This data describes a binding interaction between two proteins.

Sequence of the second protein:
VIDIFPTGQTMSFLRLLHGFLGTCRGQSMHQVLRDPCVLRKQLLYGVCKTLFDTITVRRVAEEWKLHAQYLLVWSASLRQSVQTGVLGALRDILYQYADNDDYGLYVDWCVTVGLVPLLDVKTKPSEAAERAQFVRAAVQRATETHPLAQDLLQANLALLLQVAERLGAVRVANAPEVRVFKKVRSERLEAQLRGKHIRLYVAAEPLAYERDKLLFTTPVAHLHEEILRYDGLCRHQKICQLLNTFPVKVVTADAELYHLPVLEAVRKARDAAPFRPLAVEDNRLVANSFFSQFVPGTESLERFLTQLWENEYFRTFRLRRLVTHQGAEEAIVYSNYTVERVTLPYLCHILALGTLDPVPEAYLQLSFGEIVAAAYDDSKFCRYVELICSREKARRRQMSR

Sequence of the first protein:
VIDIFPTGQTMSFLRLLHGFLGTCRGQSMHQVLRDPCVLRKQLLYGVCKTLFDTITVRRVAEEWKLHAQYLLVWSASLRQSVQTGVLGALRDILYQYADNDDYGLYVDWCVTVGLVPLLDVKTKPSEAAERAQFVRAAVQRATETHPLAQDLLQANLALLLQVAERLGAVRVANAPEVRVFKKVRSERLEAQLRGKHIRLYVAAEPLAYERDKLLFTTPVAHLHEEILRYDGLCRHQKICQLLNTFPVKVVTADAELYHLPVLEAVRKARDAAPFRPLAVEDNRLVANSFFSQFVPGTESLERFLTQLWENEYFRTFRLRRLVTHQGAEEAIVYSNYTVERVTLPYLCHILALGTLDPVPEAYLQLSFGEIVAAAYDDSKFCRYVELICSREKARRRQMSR

Interface contacts:
Residue P315 in the second protein interacts with residue F525 in the first protein (closest heavy-atom distance 3.3 Å).
Residue W177 in the second protein interacts with residue Y277 in the first protein (closest heavy-atom distance 2.5 Å).
Residue Q309 in the second protein contacts residue H304 in the first protein (closest heavy-atom distance 3.3 Å).
Residue R159 in the second protein is in contact with residue T589 in the first protein (closest heavy-atom distance 3.4 Å).
Residue S82 in the second protein is in contact with residue R549 in the first protein (closest heavy-atom distance 3.3 Å).
Residue R159 in the second protein interacts with residue G588 in the first protein (closest heavy-atom distance 3.2 Å).
Residue A241 in the second protein interacts with residue Y277 in the first protein (closest heavy-atom distance 3.1 Å).
Residue Q85 in the second protein is in contact with residue H290 in the first protein (closest heavy-atom distance 3.2 Å).
Residue V319 in the second protein interacts with residue N522 in the first protein (closest heavy-atom distance 3.0 Å).
Residue E564 in the second protein contacts residue R555 in the first protein (closest heavy-atom distance 3.2 Å).
Residue N242 in the second protein interacts with residue E273 in the first protein (closest heavy-atom distance 2.5 Å).
Residue Y163 in the second protein interacts with residue L578 in the first protein (closest heavy-atom distance 3.3 Å).
Residue Y163 in the second protein is in contact with residue E574 in the first protein (closest heavy-atom distance 2.3 Å).
Residue Y492 in the second protein is in contact with residue C302 in the first protein (closest heavy-atom distance 2.9 Å).
Residue R159 in the second protein is in contact with residue L590 in the first protein (closest heavy-atom distance 2.8 Å).
Residue C78 in the second protein interacts with residue L542 in the first protein (closest heavy-atom distance 3.4 Å).
Residue D89 in the second protein is in contact with residue R552 in the first protein (closest heavy-atom distance 3.4 Å).
Residue P90 in the second protein is in contact with residue Y571 in the first protein (closest heavy-atom distance 2.7 Å).
Residue E536 in the second protein is in contact with residue F538 in the first protein (closest heavy-atom distance 3.1 Å).
Residue M65 in the second protein interacts with residue E278 in the first protein (closest heavy-atom distance 3.2 Å).
Residue D160 in the second protein interacts with residue L587 in the first protein (closest heavy-atom distance 3.3 Å).
Residue F524 in the second protein contacts residue F524 in the first protein (closest heavy-atom distance 3.2 Å).
Residue F525 in the second protein contacts residue S526 in the first protein (closest heavy-atom distance 3.1 Å).
Residue A243 in the second protein is in contact with residue A276 in the first protein (closest heavy-atom distance 3.1 Å).
Residue R69 in the second protein is in contact with residue L283 in the first protein (closest heavy-atom distance 3.4 Å).
Residue Q560 in the second protein interacts with residue G561 in the first protein (closest heavy-atom distance 3.4 Å).
Residue S601 in the second protein interacts with residue N570 in the first protein (closest heavy-atom distance 3.3 Å).
Residue S523 in the second protein interacts with residue F524 in the first protein (closest heavy-atom distance 3.1 Å).
Residue A321 in the second protein contacts residue R518 in the first protein (closest heavy-atom distance 3.3 Å).
Residue L491 in the second protein is in contact with residue K306 in the first protein (closest heavy-atom distance 2.5 Å).
Residue T320 in the second protein interacts with residue V520 in the first protein (closest heavy-atom distance 3.4 Å).
Residue N242 in the second protein interacts with residue A276 in the first protein (closest heavy-atom distance 2.9 Å).
Residue K317 in the second protein contacts residue F524 in the first protein (closest heavy-atom distance 3.0 Å).
Residue Q309 in the second protein is in contact with residue P530 in the first protein (closest heavy-atom distance 3.4 Å).
Residue H72 in the second protein is in contact with residue H290 in the first protein (closest heavy-atom distance 3.2 Å).
Residue C302 in the second protein contacts residue R297 in the first protein (closest heavy-atom distance 3.3 Å).
Residue V319 in the second protein is in contact with residue A521 in the first protein (closest heavy-atom distance 3.4 Å).
Residue D169 in the second protein contacts residue E273 in the first protein (closest heavy-atom distance 3.0 Å).
Residue Y492 in the second protein interacts with residue K306 in the first protein (closest heavy-atom distance 3.4 Å).
Residue R88 in the second protein contacts residue T285 in the first protein (closest heavy-atom distance 2.8 Å).
Residue R69 in the second protein interacts with residue K281 in the first protein (closest heavy-atom distance 3.0 Å).
Residue R79 in the second protein is in contact with residue Q541 in the first protein (closest heavy-atom distance 3.4 Å).
Residue R79 in the second protein contacts residue N545 in the first protein (closest heavy-atom distance 3.3 Å).
Residue T320 in the second protein interacts with residue D516 in the first protein (closest heavy-atom distance 2.3 Å).
Residue S82 in the second protein interacts with residue N545 in the first protein (closest heavy-atom distance 2.5 Å).
Residue L155 in the second protein is in contact with residue D591 in the first protein (closest heavy-atom distance 3.3 Å).
Residue C91 in the second protein interacts with residue E574 in the first protein (closest heavy-atom distance 3.2 Å).
Residue Q527 in the second protein interacts with residue Q527 in the first protein (closest heavy-atom distance 3.3 Å).
Residue V318 in the second protein is in contact with residue N522 in the first protein (closest heavy-atom distance 3.4 Å).
Residue N242 in the second protein interacts with residue P274 in the first protein (closest heavy-atom distance 2.9 Å).
Residue P315 in the second protein contacts residue S526 in the first protein (closest heavy-atom distance 2.4 Å).
Residue K317 in the second protein is in contact with residue S526 in the first protein (closest heavy-atom distance 2.5 Å).
Residue P244 in the second protein interacts with residue Y277 in the first protein (closest heavy-atom distance 2.9 Å).
Residue C91 in the second protein contacts residue Y571 in the first protein (closest heavy-atom distance 3.3 Å).
Residue I566 in the second protein interacts with residue R552 in the first protein (closest heavy-atom distance 3.4 Å).
Residue Y163 in the second protein interacts with residue H583 in the first protein (closest heavy-atom distance 3.1 Å).
Residue Q148 in the second protein contacts residue R617 in the first protein (closest heavy-atom distance 3.4 Å).
Residue D89 in the second protein interacts with residue Y571 in the first protein (closest heavy-atom distance 2.8 Å).
Residue K95 in the second protein interacts with residue Y571 in the first protein (closest heavy-atom distance 3.3 Å).
Residue T77 in the second protein contacts residue H290 in the first protein (closest heavy-atom distance 3.2 Å).